Residue-level contacts at the interface:
Residue Q359 in chain A contacts residue Q35 in chain B (closest heavy-atom distance 2.9 Å).
Residue G400 in chain A is in contact with residue D63 in chain B (closest heavy-atom distance 2.5 Å).
Residue R316 in chain A interacts with residue G146 in chain B (closest heavy-atom distance 3.8 Å).
Residue Q358 in chain A contacts residue A38 in chain B (closest heavy-atom distance 3.8 Å).
Residue D291 in chain A contacts residue A179 in chain B (closest heavy-atom distance 3.5 Å).
Residue V267 in chain A contacts residue V176 in chain B (closest heavy-atom distance 3.9 Å).
Residue E272 in chain A interacts with residue N145 in chain B (closest heavy-atom distance 3.4 Å).
Residue R270 in chain A contacts residue R173 in chain B (closest heavy-atom distance 4.0 Å).
Residue T294 in chain A is in contact with residue P181 in chain B (closest heavy-atom distance 3.3 Å).
Residue G337 in chain A is in contact with residue L147 in chain B (closest heavy-atom distance 3.8 Å).
Residue D397 in chain A interacts with residue D63 in chain B (closest heavy-atom distance 2.8 Å).
Residue R270 in chain A contacts residue R174 in chain B (closest heavy-atom distance 3.0 Å).
Residue S288 in chain A contacts residue G180 in chain B (closest heavy-atom distance 3.8 Å).
Residue R256 in chain A contacts residue R173 in chain B (closest heavy-atom distance 3.0 Å).
Residue P319 in chain A is in contact with residue V42 in chain B (closest heavy-atom distance 3.6 Å).
Residue I396 in chain A is in contact with residue T144 in chain B (closest heavy-atom distance 3.6 Å).
Residue E338 in chain A is in contact with residue G146 in chain B (closest heavy-atom distance 3.0 Å).
Residue D321 in chain A is in contact with residue E36 in chain B (closest heavy-atom distance 3.3 Å).
Residue G400 in chain A contacts residue T62 in chain B (closest heavy-atom distance 3.9 Å).
Residue Y401 in chain A interacts with residue P177 in chain B (closest heavy-atom distance 4.0 Å).
Residue R316 in chain A interacts with residue N145 in chain B (closest heavy-atom distance 3.1 Å).
Residue K318 in chain A contacts residue E36 in chain B (closest heavy-atom distance 3.5 Å).
Residue P319 in chain A is in contact with residue P165 in chain B (closest heavy-atom distance 3.6 Å).
Residue P271 in chain A is in contact with residue N145 in chain B (closest heavy-atom distance 3.5 Å).
Residue P319 in chain A is in contact with residue N40 in chain B (closest heavy-atom distance 3.3 Å).
Residue F336 in chain A interacts with residue G146 in chain B (closest heavy-atom distance 3.1 Å).
Residue D291 in chain A is in contact with residue P178 in chain B (closest heavy-atom distance 3.3 Å).
Residue F336 in chain A is in contact with residue L147 in chain B (closest heavy-atom distance 3.6 Å).
Residue R270 in chain A interacts with residue V176 in chain B (closest heavy-atom distance 3.5 Å).
Residue L339 in chain A is in contact with residue G146 in chain B (closest heavy-atom distance 3.7 Å).
Residue G337 in chain A is in contact with residue G146 in chain B (closest heavy-atom distance 3.3 Å).
Residue T293 in chain A contacts residue P181 in chain B (closest heavy-atom distance 3.8 Å).
Residue D275 in chain A is in contact with residue N40 in chain B (closest heavy-atom distance 3.4 Å).
Residue A276 in chain A contacts residue V39 in chain B (closest heavy-atom distance 3.4 Å).
Residue Q359 in chain A is in contact with residue A38 in chain B (closest heavy-atom distance 3.8 Å).
Residue D399 in chain A contacts residue D63 in chain B (closest heavy-atom distance 2.6 Å).
Residue E296 in chain A contacts residue P181 in chain B (closest heavy-atom distance 3.1 Å).
Residue G290 in chain A contacts residue P181 in chain B (closest heavy-atom distance 3.9 Å).
Residue S288 in chain A is in contact with residue G182 in chain B (closest heavy-atom distance 2.8 Å).
Residue M322 in chain A is in contact with residue L148 in chain B (closest heavy-atom distance 3.8 Å).
Residue A320 in chain A interacts with residue E36 in chain B (closest heavy-atom distance 3.4 Å).
Residue Y401 in chain A interacts with residue V176 in chain B (closest heavy-atom distance 3.5 Å).
Residue E296 in chain A is in contact with residue G182 in chain B (closest heavy-atom distance 3.0 Å).
Residue Q359 in chain A is in contact with residue E36 in chain B (closest heavy-atom distance 2.5 Å).
Residue G290 in chain A contacts residue A179 in chain B (closest heavy-atom distance 4.0 Å).
Residue E338 in chain A is in contact with residue L148 in chain B (closest heavy-atom distance 3.5 Å).
Residue K318 in chain A is in contact with residue P37 in chain B (closest heavy-atom distance 3.4 Å).
Residue F336 in chain A contacts residue T144 in chain B (closest heavy-atom distance 4.0 Å).
Residue E398 in chain A contacts residue D63 in chain B (closest heavy-atom distance 2.9 Å).
Residue E287 in chain A contacts residue G180 in chain B (closest heavy-atom distance 4.0 Å).
Residue D273 in chain A contacts residue R173 in chain B (closest heavy-atom distance 3.3 Å).
Residue A276 in chain A interacts with residue N40 in chain B (closest heavy-atom distance 3.5 Å).
Residue S288 in chain A contacts residue P181 in chain B (closest heavy-atom distance 3.8 Å).
Residue I396 in chain A is in contact with residue D63 in chain B (closest heavy-atom distance 3.6 Å).
Residue R316 in chain A contacts residue I166 in chain B (closest heavy-atom distance 3.6 Å).
Residue E272 in chain A contacts residue R174 in chain B (closest heavy-atom distance 3.3 Å).
Residue F336 in chain A interacts with residue N145 in chain B (closest heavy-atom distance 3.6 Å).
Residue W285 in chain A interacts with residue A179 in chain B (closest heavy-atom distance 3.6 Å).
Residue A320 in chain A interacts with residue V42 in chain B (closest heavy-atom distance 3.9 Å).
Residue P319 in chain A is in contact with residue L148 in chain B (closest heavy-atom distance 3.7 Å).

Sequence of chain B:
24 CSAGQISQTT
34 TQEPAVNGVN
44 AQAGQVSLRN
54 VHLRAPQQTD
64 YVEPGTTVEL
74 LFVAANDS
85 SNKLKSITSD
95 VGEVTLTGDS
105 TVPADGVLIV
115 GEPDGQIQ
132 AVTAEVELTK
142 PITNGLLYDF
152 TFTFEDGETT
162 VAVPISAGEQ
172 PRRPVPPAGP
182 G

Sequence of chain A:
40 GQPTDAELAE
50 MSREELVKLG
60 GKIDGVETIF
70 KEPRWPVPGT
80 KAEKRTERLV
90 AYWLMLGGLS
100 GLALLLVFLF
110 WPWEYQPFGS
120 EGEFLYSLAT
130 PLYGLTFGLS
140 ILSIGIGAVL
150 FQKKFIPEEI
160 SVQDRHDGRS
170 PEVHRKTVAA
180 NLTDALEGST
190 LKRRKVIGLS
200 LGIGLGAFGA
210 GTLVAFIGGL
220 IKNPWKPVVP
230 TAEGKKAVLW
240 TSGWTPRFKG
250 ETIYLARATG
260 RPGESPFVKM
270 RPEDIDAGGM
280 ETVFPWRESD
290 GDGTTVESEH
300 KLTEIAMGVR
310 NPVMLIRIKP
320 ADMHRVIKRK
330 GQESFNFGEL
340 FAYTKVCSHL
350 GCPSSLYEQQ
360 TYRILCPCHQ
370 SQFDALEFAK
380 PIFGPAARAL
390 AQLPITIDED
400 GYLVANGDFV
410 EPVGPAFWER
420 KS

The following describes two proteins that form a bound complex.